Residue-level contacts at the interface:
Residue A29 in chain A is in contact with residue K75 in chain B (closest heavy-atom distance 4.0 Å).
Residue D33 in chain A is in contact with residue F76 in chain B (closest heavy-atom distance 4.7 Å).
Residue N7 in chain A contacts residue R89 in chain B (closest heavy-atom distance 3.3 Å).
Residue L11 in chain A contacts residue K97 in chain B (closest heavy-atom distance 3.2 Å).
Residue S19 in chain A interacts with residue G94 in chain B (closest heavy-atom distance 5.0 Å).
Residue S19 in chain A interacts with residue P93 in chain B (closest heavy-atom distance 3.0 Å).
Residue L11 in chain A contacts residue M88 in chain B (closest heavy-atom distance 3.4 Å).
Residue I13 in chain A interacts with residue A98 in chain B (closest heavy-atom distance 4.0 Å).
Residue R39 in chain A contacts residue I92 in chain B (closest heavy-atom distance 4.9 Å).
Residue F36 in chain A interacts with residue I92 in chain B (closest heavy-atom distance 3.9 Å).
Residue F22 in chain A contacts residue P93 in chain B (closest heavy-atom distance 4.8 Å).
Residue R39 in chain A contacts residue E91 in chain B (closest heavy-atom distance 2.8 Å).
Residue F28 in chain A interacts with residue P93 in chain B (closest heavy-atom distance 3.3 Å).
Residue F36 in chain A contacts residue G90 in chain B (closest heavy-atom distance 3.8 Å).
Residue T20 in chain A contacts residue P93 in chain B (closest heavy-atom distance 3.4 Å).
Residue R10 in chain A is in contact with residue M88 in chain B (closest heavy-atom distance 3.3 Å).
Residue I13 in chain A contacts residue K97 in chain B (closest heavy-atom distance 3.0 Å).
Residue L32 in chain A interacts with residue P93 in chain B (closest heavy-atom distance 3.9 Å).
Residue L32 in chain A is in contact with residue I92 in chain B (closest heavy-atom distance 3.7 Å).
Residue F28 in chain A interacts with residue I92 in chain B (closest heavy-atom distance 4.0 Å).
Residue I9 in chain A is in contact with residue K97 in chain B (closest heavy-atom distance 2.7 Å).
Residue S19 in chain A interacts with residue E91 in chain B (closest heavy-atom distance 2.6 Å).
Residue W17 in chain A is in contact with residue I92 in chain B (closest heavy-atom distance 3.3 Å).
Residue N184 in chain A interacts with residue R89 in chain B (closest heavy-atom distance 3.3 Å).
Residue L11 in chain A contacts residue G90 in chain B (closest heavy-atom distance 4.5 Å).
Residue I13 in chain A contacts residue K96 in chain B (closest heavy-atom distance 3.3 Å).
Residue K15 in chain A interacts with residue G90 in chain B (closest heavy-atom distance 3.6 Å).
Residue L11 in chain A is in contact with residue R89 in chain B (closest heavy-atom distance 4.2 Å).
Residue L11 in chain A is in contact with residue L95 in chain B (closest heavy-atom distance 3.4 Å).
Residue N7 in chain A contacts residue M88 in chain B (closest heavy-atom distance 4.4 Å).
Residue D35 in chain A contacts residue E91 in chain B (closest heavy-atom distance 2.6 Å).
Residue S19 in chain A contacts residue I92 in chain B (closest heavy-atom distance 2.7 Å).
Residue L11 in chain A is in contact with residue A87 in chain B (closest heavy-atom distance 4.7 Å).
Residue I54 in chain A is in contact with residue E91 in chain B (closest heavy-atom distance 3.2 Å).
Residue W17 in chain A contacts residue P93 in chain B (closest heavy-atom distance 3.3 Å).
Residue G12 in chain A contacts residue G94 in chain B (closest heavy-atom distance 4.8 Å).
Residue K15 in chain A is in contact with residue R89 in chain B (closest heavy-atom distance 3.4 Å).
Residue G12 in chain A is in contact with residue L95 in chain B (closest heavy-atom distance 2.9 Å).
Residue I9 in chain A is in contact with residue A98 in chain B (closest heavy-atom distance 3.6 Å).
Residue K15 in chain A interacts with residue E91 in chain B (closest heavy-atom distance 4.0 Å).
Residue T185 in chain A contacts residue R89 in chain B (closest heavy-atom distance 4.7 Å).
Residue N18 in chain A contacts residue E91 in chain B (closest heavy-atom distance 3.1 Å).
Residue Y183 in chain A is in contact with residue R89 in chain B (closest heavy-atom distance 3.1 Å).
Residue W21 in chain A is in contact with residue P93 in chain B (closest heavy-atom distance 3.0 Å).
Residue K15 in chain A interacts with residue I92 in chain B (closest heavy-atom distance 4.8 Å).
Residue I9 in chain A is in contact with residue S99 in chain B (closest heavy-atom distance 4.2 Å).
Residue G8 in chain A is in contact with residue K97 in chain B (closest heavy-atom distance 2.9 Å).
Residue G12 in chain A interacts with residue K96 in chain B (closest heavy-atom distance 4.4 Å).
Residue I13 in chain A interacts with residue L95 in chain B (closest heavy-atom distance 3.3 Å).
Residue L11 in chain A contacts residue K96 in chain B (closest heavy-atom distance 3.2 Å).
Residue L32 in chain A contacts residue E91 in chain B (closest heavy-atom distance 4.0 Å).
Residue F36 in chain A interacts with residue E91 in chain B (closest heavy-atom distance 3.0 Å).
Residue D35 in chain A is in contact with residue I92 in chain B (closest heavy-atom distance 4.7 Å).
Residue N18 in chain A contacts residue I92 in chain B (closest heavy-atom distance 3.6 Å).
Residue R10 in chain A contacts residue K97 in chain B (closest heavy-atom distance 4.7 Å).
Residue W17 in chain A is in contact with residue G94 in chain B (closest heavy-atom distance 3.3 Å).
Residue T20 in chain A is in contact with residue I92 in chain B (closest heavy-atom distance 4.7 Å).
Residue N18 in chain A is in contact with residue G90 in chain B (closest heavy-atom distance 4.1 Å).

Sequence of chain A:
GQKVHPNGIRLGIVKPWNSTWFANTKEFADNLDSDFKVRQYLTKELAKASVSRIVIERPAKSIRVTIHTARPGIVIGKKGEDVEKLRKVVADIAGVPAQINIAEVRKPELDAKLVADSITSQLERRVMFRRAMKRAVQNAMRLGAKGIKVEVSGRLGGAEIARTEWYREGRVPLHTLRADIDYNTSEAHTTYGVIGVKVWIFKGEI

These two protein chains interact to form a complex.

Sequence of chain B:
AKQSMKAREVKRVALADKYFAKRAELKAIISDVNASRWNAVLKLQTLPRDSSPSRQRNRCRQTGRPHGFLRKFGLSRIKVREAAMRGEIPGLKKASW